This data describes a binding interaction between two proteins.

Sequence of the first protein:
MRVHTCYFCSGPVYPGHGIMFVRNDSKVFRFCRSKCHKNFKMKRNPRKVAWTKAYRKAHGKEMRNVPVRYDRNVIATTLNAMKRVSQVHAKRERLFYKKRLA

Sequence of the second protein:
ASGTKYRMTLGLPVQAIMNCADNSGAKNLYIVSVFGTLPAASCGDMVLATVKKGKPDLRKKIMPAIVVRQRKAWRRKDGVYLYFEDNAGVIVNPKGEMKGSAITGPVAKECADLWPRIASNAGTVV

Residue-level contacts at the interface:
Residue F97 in the second protein interacts with residue V22 in the first protein (closest heavy-atom distance 4.8 Å).
Residue Y96 in the second protein is in contact with residue V22 in the first protein (closest heavy-atom distance 4.8 Å).
Residue E98 in the second protein contacts residue V22 in the first protein (closest heavy-atom distance 3.3 Å).
Residue Y96 in the second protein interacts with residue F21 in the first protein (closest heavy-atom distance 4.8 Å).
Residue Y96 in the second protein interacts with residue M20 in the first protein (closest heavy-atom distance 3.7 Å).
Residue E98 in the second protein interacts with residue R23 in the first protein (closest heavy-atom distance 4.3 Å).
Residue V93 in the second protein contacts residue G16 in the first protein (closest heavy-atom distance 4.5 Å).